Residue-level contacts at the interface:
Residue L156 in protein 1 contacts residue Y32 in protein 2 (closest heavy-atom distance 3.6 Å).
Residue H39 in protein 1 is in contact with residue S30 in protein 2 (closest heavy-atom distance 4.8 Å).
Residue A42 in protein 1 contacts residue F29 in protein 2 (closest heavy-atom distance 3.7 Å).
Residue N151 in protein 1 is in contact with residue Y59 in protein 2 (closest heavy-atom distance 3.1 Å).
Residue H39 in protein 1 contacts residue R100 in protein 2 (closest heavy-atom distance 3.4 Å).
Residue F46 in protein 1 interacts with residue T28 in protein 2 (closest heavy-atom distance 3.8 Å).
Residue H148 in protein 1 is in contact with residue S105 in protein 2 (closest heavy-atom distance 3.6 Å).
Residue Q158 in protein 1 interacts with residue T54 in protein 2 (closest heavy-atom distance 4.5 Å).
Residue I5 in protein 1 contacts residue L102 in protein 2 (closest heavy-atom distance 4.7 Å).
Residue E155 in protein 1 interacts with residue G55 in protein 2 (closest heavy-atom distance 4.4 Å).
Residue E146 in protein 1 contacts residue F107 in protein 2 (closest heavy-atom distance 4.2 Å).
Residue L49 in protein 1 contacts residue W101 in protein 2 (closest heavy-atom distance 4.1 Å).
Residue D152 in protein 1 contacts residue R100 in protein 2 (closest heavy-atom distance 4.4 Å).
Residue R159 in protein 1 contacts residue T28 in protein 2 (closest heavy-atom distance 4.0 Å).
Residue L156 in protein 1 is in contact with residue W101 in protein 2 (closest heavy-atom distance 3.8 Å).
Residue Y186 in protein 1 contacts residue A56 in protein 2 (closest heavy-atom distance 4.0 Å).
Residue R159 in protein 1 interacts with residue T54 in protein 2 (closest heavy-atom distance 4.2 Å).
Residue E155 in protein 1 interacts with residue T54 in protein 2 (closest heavy-atom distance 2.9 Å).
Residue D152 in protein 1 interacts with residue G103 in protein 2 (closest heavy-atom distance 4.3 Å).
Residue Q185 in protein 1 contacts residue A56 in protein 2 (closest heavy-atom distance 2.9 Å).
Residue D152 in protein 1 is in contact with residue R99 in protein 2 (closest heavy-atom distance 2.9 Å).
Residue I153 in protein 1 interacts with residue L102 in protein 2 (closest heavy-atom distance 3.6 Å).
Residue N149 in protein 1 is in contact with residue G104 in protein 2 (closest heavy-atom distance 2.7 Å).
Residue N151 in protein 1 contacts residue N57 in protein 2 (closest heavy-atom distance 3.4 Å).
Residue D152 in protein 1 is in contact with residue Y32 in protein 2 (closest heavy-atom distance 3.8 Å).
Residue R159 in protein 1 is in contact with residue W53 in protein 2 (closest heavy-atom distance 3.5 Å).
Residue A42 in protein 1 is in contact with residue R100 in protein 2 (closest heavy-atom distance 3.2 Å).
Residue E155 in protein 1 contacts residue A56 in protein 2 (closest heavy-atom distance 3.6 Å).
Residue D152 in protein 1 interacts with residue W101 in protein 2 (closest heavy-atom distance 3.0 Å).
Residue F46 in protein 1 is in contact with residue W101 in protein 2 (closest heavy-atom distance 3.6 Å).
Residue E43 in protein 1 contacts residue F29 in protein 2 (closest heavy-atom distance 3.5 Å).
Residue H148 in protein 1 contacts residue R99 in protein 2 (closest heavy-atom distance 4.3 Å).
Residue A42 in protein 1 contacts residue W101 in protein 2 (closest heavy-atom distance 3.5 Å).
Residue I153 in protein 1 interacts with residue W101 in protein 2 (closest heavy-atom distance 3.8 Å).
Residue Q185 in protein 1 interacts with residue N57 in protein 2 (closest heavy-atom distance 3.0 Å).
Residue N38 in protein 1 is in contact with residue R100 in protein 2 (closest heavy-atom distance 4.3 Å).
Residue F139 in protein 1 interacts with residue L102 in protein 2 (closest heavy-atom distance 3.9 Å).
Residue H39 in protein 1 interacts with residue F29 in protein 2 (closest heavy-atom distance 3.6 Å).
Residue H39 in protein 1 interacts with residue D113 in protein 2 (closest heavy-atom distance 4.2 Å).
Residue E155 in protein 1 contacts residue W53 in protein 2 (closest heavy-atom distance 3.3 Å).
Residue H148 in protein 1 interacts with residue Y59 in protein 2 (closest heavy-atom distance 3.0 Å).
Residue N149 in protein 1 contacts residue R99 in protein 2 (closest heavy-atom distance 3.2 Å).
Residue H148 in protein 1 interacts with residue Y106 in protein 2 (closest heavy-atom distance 2.9 Å).
Residue D152 in protein 1 is in contact with residue L102 in protein 2 (closest heavy-atom distance 2.9 Å).
Residue E155 in protein 1 interacts with residue Y32 in protein 2 (closest heavy-atom distance 2.7 Å).
Residue H148 in protein 1 is in contact with residue F107 in protein 2 (closest heavy-atom distance 3.6 Å).
Residue Y186 in protein 1 is in contact with residue N57 in protein 2 (closest heavy-atom distance 3.1 Å).
Residue A42 in protein 1 is in contact with residue L102 in protein 2 (closest heavy-atom distance 4.4 Å).
Residue D152 in protein 1 interacts with residue S52 in protein 2 (closest heavy-atom distance 4.7 Å).
Residue D152 in protein 1 is in contact with residue Y106 in protein 2 (closest heavy-atom distance 2.9 Å).
Residue L137 in protein 1 contacts residue L102 in protein 2 (closest heavy-atom distance 3.6 Å).
Residue F45 in protein 1 contacts residue W101 in protein 2 (closest heavy-atom distance 4.0 Å).
Residue E155 in protein 1 contacts residue S52 in protein 2 (closest heavy-atom distance 2.5 Å).
Residue E155 in protein 1 is in contact with residue N57 in protein 2 (closest heavy-atom distance 3.0 Å).
Residue E146 in protein 1 contacts residue Y59 in protein 2 (closest heavy-atom distance 4.0 Å).
Residue F46 in protein 1 contacts residue F29 in protein 2 (closest heavy-atom distance 3.7 Å).
Residue N149 in protein 1 interacts with residue L102 in protein 2 (closest heavy-atom distance 3.0 Å).
Residue N149 in protein 1 is in contact with residue G103 in protein 2 (closest heavy-atom distance 3.5 Å).
Residue F46 in protein 1 contacts residue Y32 in protein 2 (closest heavy-atom distance 4.2 Å).
Residue H148 in protein 1 interacts with residue G104 in protein 2 (closest heavy-atom distance 3.7 Å).

The following describes two proteins that form a bound complex.

Sequence of protein 1:
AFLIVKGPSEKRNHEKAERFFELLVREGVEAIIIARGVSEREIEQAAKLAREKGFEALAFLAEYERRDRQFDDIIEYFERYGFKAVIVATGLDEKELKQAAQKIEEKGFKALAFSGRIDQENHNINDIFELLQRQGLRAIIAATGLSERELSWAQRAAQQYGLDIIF

Sequence of protein 2:
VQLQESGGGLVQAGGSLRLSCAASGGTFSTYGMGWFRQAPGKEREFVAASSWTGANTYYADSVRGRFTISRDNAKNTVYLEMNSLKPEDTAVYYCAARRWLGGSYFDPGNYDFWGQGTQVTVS